Sequence of protein 1:
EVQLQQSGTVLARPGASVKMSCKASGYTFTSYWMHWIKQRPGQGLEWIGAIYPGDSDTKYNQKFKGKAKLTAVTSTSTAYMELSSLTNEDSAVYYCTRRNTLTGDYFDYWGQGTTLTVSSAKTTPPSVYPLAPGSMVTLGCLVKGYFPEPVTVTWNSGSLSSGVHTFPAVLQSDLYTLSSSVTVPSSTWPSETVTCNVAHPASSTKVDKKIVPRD

Interface contacts:
Residue L105 in protein 1 is in contact with residue A33 in protein 2 (closest heavy-atom distance 4.0 Å).
Residue D60 in protein 1 interacts with residue K128 in protein 2 (closest heavy-atom distance 2.9 Å).
Residue D108 in protein 1 contacts residue I32 in protein 2 (closest heavy-atom distance 3.9 Å).
Residue R102 in protein 1 interacts with residue I32 in protein 2 (closest heavy-atom distance 3.6 Å).
Residue L105 in protein 1 contacts residue L36 in protein 2 (closest heavy-atom distance 4.1 Å).
Residue D58 in protein 1 contacts residue K128 in protein 2 (closest heavy-atom distance 3.1 Å).
Residue Y55 in protein 1 contacts residue G127 in protein 2 (closest heavy-atom distance 4.3 Å).
Residue G107 in protein 1 interacts with residue A33 in protein 2 (closest heavy-atom distance 4.7 Å).
Residue T106 in protein 1 contacts residue V34 in protein 2 (closest heavy-atom distance 4.1 Å).
Residue T104 in protein 1 contacts residue D31 in protein 2 (closest heavy-atom distance 2.9 Å).
Residue D58 in protein 1 is in contact with residue N126 in protein 2 (closest heavy-atom distance 4.3 Å).
Residue Y55 in protein 1 is in contact with residue K128 in protein 2 (closest heavy-atom distance 3.5 Å).
Residue Y55 in protein 1 interacts with residue L129 in protein 2 (closest heavy-atom distance 4.7 Å).
Residue G107 in protein 1 is in contact with residue I32 in protein 2 (closest heavy-atom distance 3.6 Å).
Residue W36 in protein 1 contacts residue K128 in protein 2 (closest heavy-atom distance 3.8 Å).
Residue T106 in protein 1 contacts residue L36 in protein 2 (closest heavy-atom distance 3.7 Å).
Residue T104 in protein 1 contacts residue I32 in protein 2 (closest heavy-atom distance 3.8 Å).
Residue T104 in protein 1 is in contact with residue A33 in protein 2 (closest heavy-atom distance 3.0 Å).
Residue R102 in protein 1 interacts with residue D31 in protein 2 (closest heavy-atom distance 2.7 Å).
Residue T106 in protein 1 contacts residue A33 in protein 2 (closest heavy-atom distance 2.9 Å).
Residue W36 in protein 1 contacts residue D31 in protein 2 (closest heavy-atom distance 3.9 Å).
Residue T104 in protein 1 is in contact with residue L129 in protein 2 (closest heavy-atom distance 4.1 Å).

The following describes two proteins that form a bound complex.

Sequence of protein 2:
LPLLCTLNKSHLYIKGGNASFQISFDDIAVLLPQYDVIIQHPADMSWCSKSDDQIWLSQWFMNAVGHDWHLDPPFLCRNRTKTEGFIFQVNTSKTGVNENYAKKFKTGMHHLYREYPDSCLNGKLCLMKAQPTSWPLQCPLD